Sequence of protein 2:
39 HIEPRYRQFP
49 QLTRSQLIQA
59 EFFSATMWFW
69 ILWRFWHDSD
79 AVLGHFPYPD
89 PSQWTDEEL

Sequence of protein 1:
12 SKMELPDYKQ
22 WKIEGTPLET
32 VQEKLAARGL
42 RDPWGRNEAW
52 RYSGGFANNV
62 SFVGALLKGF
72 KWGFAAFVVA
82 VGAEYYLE

Interface contacts:
Residue K69 in protein 1 contacts residue E59 in protein 2 (closest heavy-atom distance 2.7 Å).
Residue M14 in protein 1 contacts residue P42 in protein 2 (closest heavy-atom distance 4.4 Å).
Residue G70 in protein 1 is in contact with residue W66 in protein 2 (closest heavy-atom distance 3.4 Å).
Residue P17 in protein 1 contacts residue Y44 in protein 2 (closest heavy-atom distance 4.3 Å).
Residue F78 in protein 1 is in contact with residue F67 in protein 2 (closest heavy-atom distance 3.5 Å).
Residue F75 in protein 1 contacts residue L70 in protein 2 (closest heavy-atom distance 4.2 Å).
Residue K69 in protein 1 is in contact with residue S62 in protein 2 (closest heavy-atom distance 3.4 Å).
Residue A81 in protein 1 interacts with residue F67 in protein 2 (closest heavy-atom distance 4.0 Å).
Residue E85 in protein 1 contacts residue W71 in protein 2 (closest heavy-atom distance 3.0 Å).
Residue G74 in protein 1 is in contact with residue A63 in protein 2 (closest heavy-atom distance 4.0 Å).
Residue A81 in protein 1 contacts residue W71 in protein 2 (closest heavy-atom distance 3.9 Å).
Residue F78 in protein 1 interacts with residue W74 in protein 2 (closest heavy-atom distance 3.8 Å).
Residue W73 in protein 1 is in contact with residue A63 in protein 2 (closest heavy-atom distance 4.0 Å).
Residue L67 in protein 1 is in contact with residue W66 in protein 2 (closest heavy-atom distance 3.2 Å).
Residue K69 in protein 1 contacts residue W66 in protein 2 (closest heavy-atom distance 4.3 Å).
Residue G70 in protein 1 contacts residue A63 in protein 2 (closest heavy-atom distance 3.4 Å).
Residue G74 in protein 1 interacts with residue W66 in protein 2 (closest heavy-atom distance 4.5 Å).
Residue A77 in protein 1 interacts with residue F67 in protein 2 (closest heavy-atom distance 3.3 Å).
Residue F57 in protein 1 contacts residue R45 in protein 2 (closest heavy-atom distance 3.4 Å).
Residue L67 in protein 1 is in contact with residue M65 in protein 2 (closest heavy-atom distance 4.5 Å).
Residue V82 in protein 1 interacts with residue W71 in protein 2 (closest heavy-atom distance 4.9 Å).
Residue F78 in protein 1 interacts with residue W71 in protein 2 (closest heavy-atom distance 3.6 Å).
Residue F78 in protein 1 contacts residue L70 in protein 2 (closest heavy-atom distance 3.3 Å).
Residue F57 in protein 1 is in contact with residue F47 in protein 2 (closest heavy-atom distance 3.1 Å).
Residue E85 in protein 1 is in contact with residue W74 in protein 2 (closest heavy-atom distance 4.4 Å).
Residue G74 in protein 1 interacts with residue L70 in protein 2 (closest heavy-atom distance 4.5 Å).
Residue W73 in protein 1 contacts residue E59 in protein 2 (closest heavy-atom distance 3.8 Å).
Residue G70 in protein 1 is in contact with residue E59 in protein 2 (closest heavy-atom distance 4.0 Å).
Residue R52 in protein 1 contacts residue Y44 in protein 2 (closest heavy-atom distance 4.5 Å).
Residue V82 in protein 1 contacts residue W74 in protein 2 (closest heavy-atom distance 4.9 Å).
Residue R52 in protein 1 contacts residue R45 in protein 2 (closest heavy-atom distance 4.6 Å).
Residue F71 in protein 1 is in contact with residue S62 in protein 2 (closest heavy-atom distance 4.9 Å).
Residue L68 in protein 1 interacts with residue W66 in protein 2 (closest heavy-atom distance 3.6 Å).
Residue G70 in protein 1 interacts with residue S62 in protein 2 (closest heavy-atom distance 2.7 Å).
Residue F71 in protein 1 contacts residue W66 in protein 2 (closest heavy-atom distance 3.2 Å).
Residue W22 in protein 1 is in contact with residue R45 in protein 2 (closest heavy-atom distance 4.2 Å).
Residue G74 in protein 1 is in contact with residue F67 in protein 2 (closest heavy-atom distance 4.0 Å).
Residue F71 in protein 1 is in contact with residue L70 in protein 2 (closest heavy-atom distance 4.1 Å).

These two protein chains interact to form a complex.